Residue-level contacts at the interface:
Residue P195 in the first protein interacts with residue D9 in the second protein (closest heavy-atom distance 3.3 Å).
Residue V196 in the first protein contacts residue M13 in the second protein (closest heavy-atom distance 3.7 Å).
Residue L242 in the first protein contacts residue V16 in the second protein (closest heavy-atom distance 3.5 Å).
Residue M246 in the first protein is in contact with residue G17 in the second protein (closest heavy-atom distance 4.4 Å).
Residue K108 in the first protein interacts with residue D9 in the second protein (closest heavy-atom distance 4.8 Å).
Residue K205 in the first protein contacts residue G17 in the second protein (closest heavy-atom distance 3.2 Å).
Residue G190 in the first protein is in contact with residue S14 in the second protein (closest heavy-atom distance 3.4 Å).
Residue L242 in the first protein contacts residue M11 in the second protein (closest heavy-atom distance 4.0 Å).
Residue E239 in the first protein contacts residue M11 in the second protein (closest heavy-atom distance 4.0 Å).
Residue R159 in the first protein contacts residue A6 in the second protein (closest heavy-atom distance 4.2 Å).
Residue K188 in the first protein interacts with residue P15 in the second protein (closest heavy-atom distance 3.5 Å).
Residue R197 in the first protein interacts with residue D9 in the second protein (closest heavy-atom distance 4.9 Å).
Residue R159 in the first protein contacts residue D9 in the second protein (closest heavy-atom distance 2.9 Å).
Residue D155 in the first protein contacts residue F10 in the second protein (closest heavy-atom distance 3.8 Å).
Residue N238 in the first protein interacts with residue M11 in the second protein (closest heavy-atom distance 3.2 Å).
Residue M246 in the first protein is in contact with residue V16 in the second protein (closest heavy-atom distance 3.9 Å).
Residue L193 in the first protein contacts residue F10 in the second protein (closest heavy-atom distance 3.9 Å).
Residue K205 in the first protein is in contact with residue V16 in the second protein (closest heavy-atom distance 2.9 Å).
Residue L193 in the first protein interacts with residue N12 in the second protein (closest heavy-atom distance 3.6 Å).
Residue G192 in the first protein interacts with residue M13 in the second protein (closest heavy-atom distance 2.8 Å).
Residue L194 in the first protein is in contact with residue D9 in the second protein (closest heavy-atom distance 3.6 Å).
Residue L242 in the first protein interacts with residue M13 in the second protein (closest heavy-atom distance 4.1 Å).
Residue M176 in the first protein contacts residue F10 in the second protein (closest heavy-atom distance 4.4 Å).
Residue G207 in the first protein is in contact with residue P15 in the second protein (closest heavy-atom distance 3.5 Å).
Residue K205 in the first protein is in contact with residue P15 in the second protein (closest heavy-atom distance 3.2 Å).
Residue G189 in the first protein is in contact with residue P15 in the second protein (closest heavy-atom distance 3.8 Å).
Residue L194 in the first protein contacts residue M11 in the second protein (closest heavy-atom distance 3.0 Å).
Residue V196 in the first protein contacts residue M11 in the second protein (closest heavy-atom distance 3.8 Å).
Residue S29 in the first protein interacts with residue P5 in the second protein (closest heavy-atom distance 3.7 Å).
Residue G190 in the first protein is in contact with residue M13 in the second protein (closest heavy-atom distance 3.8 Å).
Residue N238 in the first protein interacts with residue G8 in the second protein (closest heavy-atom distance 4.5 Å).
Residue L204 in the first protein is in contact with residue S14 in the second protein (closest heavy-atom distance 4.8 Å).
Residue R159 in the first protein interacts with residue F10 in the second protein (closest heavy-atom distance 3.9 Å).
Residue K191 in the first protein is in contact with residue N12 in the second protein (closest heavy-atom distance 4.1 Å).
Residue N238 in the first protein contacts residue F10 in the second protein (closest heavy-atom distance 4.2 Å).
Residue K108 in the first protein interacts with residue A6 in the second protein (closest heavy-atom distance 4.8 Å).
Residue W198 in the first protein interacts with residue D9 in the second protein (closest heavy-atom distance 3.5 Å).
Residue G192 in the first protein interacts with residue M11 in the second protein (closest heavy-atom distance 3.1 Å).
Residue L194 in the first protein interacts with residue F10 in the second protein (closest heavy-atom distance 3.2 Å).
Residue G190 in the first protein is in contact with residue P15 in the second protein (closest heavy-atom distance 4.3 Å).
Residue V196 in the first protein contacts residue D9 in the second protein (closest heavy-atom distance 3.9 Å).
Residue L193 in the first protein interacts with residue M13 in the second protein (closest heavy-atom distance 4.9 Å).
Residue Q27 in the first protein interacts with residue P5 in the second protein (closest heavy-atom distance 3.8 Å).
Residue L194 in the first protein contacts residue M13 in the second protein (closest heavy-atom distance 3.8 Å).
Residue K191 in the first protein is in contact with residue M13 in the second protein (closest heavy-atom distance 2.9 Å).
Residue S29 in the first protein is in contact with residue T7 in the second protein (closest heavy-atom distance 4.7 Å).
Residue M199 in the first protein interacts with residue M13 in the second protein (closest heavy-atom distance 4.9 Å).
Residue G192 in the first protein interacts with residue N12 in the second protein (closest heavy-atom distance 3.5 Å).
Residue G28 in the first protein is in contact with residue P5 in the second protein (closest heavy-atom distance 3.9 Å).
Residue S203 in the first protein contacts residue P15 in the second protein (closest heavy-atom distance 4.8 Å).
Residue G189 in the first protein contacts residue S14 in the second protein (closest heavy-atom distance 2.8 Å).
Residue L204 in the first protein interacts with residue V16 in the second protein (closest heavy-atom distance 3.3 Å).
Residue D206 in the first protein contacts residue P15 in the second protein (closest heavy-atom distance 3.5 Å).
Residue K191 in the first protein interacts with residue S14 in the second protein (closest heavy-atom distance 3.6 Å).
Residue L193 in the first protein interacts with residue M11 in the second protein (closest heavy-atom distance 3.6 Å).
Residue L204 in the first protein is in contact with residue M13 in the second protein (closest heavy-atom distance 3.8 Å).
Residue P195 in the first protein interacts with residue F10 in the second protein (closest heavy-atom distance 3.9 Å).
Residue L204 in the first protein contacts residue P15 in the second protein (closest heavy-atom distance 3.6 Å).
Residue Q27 in the first protein contacts residue L4 in the second protein (closest heavy-atom distance 3.8 Å).
Residue G26 in the first protein interacts with residue L4 in the second protein (closest heavy-atom distance 4.4 Å).

These two protein chains interact to form a complex.

Sequence of the second protein:
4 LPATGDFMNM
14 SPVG

Sequence of the first protein:
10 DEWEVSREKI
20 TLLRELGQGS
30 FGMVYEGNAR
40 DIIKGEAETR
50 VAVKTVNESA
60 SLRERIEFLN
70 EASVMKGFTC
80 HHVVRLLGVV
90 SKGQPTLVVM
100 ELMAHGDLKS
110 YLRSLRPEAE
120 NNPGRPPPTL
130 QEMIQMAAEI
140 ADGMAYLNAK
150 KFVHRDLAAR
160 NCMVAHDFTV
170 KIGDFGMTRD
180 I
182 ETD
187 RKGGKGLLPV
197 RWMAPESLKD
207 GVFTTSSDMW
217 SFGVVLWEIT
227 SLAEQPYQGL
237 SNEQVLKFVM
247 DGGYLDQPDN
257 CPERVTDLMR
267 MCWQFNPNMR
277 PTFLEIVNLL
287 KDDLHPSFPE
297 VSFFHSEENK